Sequence of protein 1:
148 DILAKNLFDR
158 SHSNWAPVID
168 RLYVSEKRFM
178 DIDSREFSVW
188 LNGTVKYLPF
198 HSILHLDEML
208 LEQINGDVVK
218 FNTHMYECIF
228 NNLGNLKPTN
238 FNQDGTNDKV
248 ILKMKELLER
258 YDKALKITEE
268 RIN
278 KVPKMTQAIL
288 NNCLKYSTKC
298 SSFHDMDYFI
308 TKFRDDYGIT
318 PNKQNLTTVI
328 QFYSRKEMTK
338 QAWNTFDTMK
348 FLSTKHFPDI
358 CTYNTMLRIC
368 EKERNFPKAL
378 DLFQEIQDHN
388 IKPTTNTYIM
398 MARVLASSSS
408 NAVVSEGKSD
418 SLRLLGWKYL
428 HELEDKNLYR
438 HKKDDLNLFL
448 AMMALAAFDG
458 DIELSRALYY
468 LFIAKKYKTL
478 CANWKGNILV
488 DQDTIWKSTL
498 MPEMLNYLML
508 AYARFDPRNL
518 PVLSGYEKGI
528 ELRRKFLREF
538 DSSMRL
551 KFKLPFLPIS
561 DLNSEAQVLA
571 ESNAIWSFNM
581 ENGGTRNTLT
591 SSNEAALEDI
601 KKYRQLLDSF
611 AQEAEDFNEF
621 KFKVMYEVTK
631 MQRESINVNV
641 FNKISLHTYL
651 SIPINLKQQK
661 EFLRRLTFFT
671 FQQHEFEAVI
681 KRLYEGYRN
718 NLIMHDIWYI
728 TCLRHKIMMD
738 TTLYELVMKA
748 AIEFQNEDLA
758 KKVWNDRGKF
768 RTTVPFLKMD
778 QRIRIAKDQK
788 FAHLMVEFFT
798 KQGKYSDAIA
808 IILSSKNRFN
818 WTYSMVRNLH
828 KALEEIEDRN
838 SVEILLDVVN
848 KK

Contacts between the two chains:
Residue E266 in protein 1 contacts residue Q202 in protein 2 (closest heavy-atom distance 4.9 Å).
Residue N270 in protein 1 interacts with residue Q202 in protein 2 (closest heavy-atom distance 4.9 Å).
Residue E266 in protein 1 is in contact with residue L198 in protein 2 (closest heavy-atom distance 3.5 Å).
Residue L262 in protein 1 contacts residue L198 in protein 2 (closest heavy-atom distance 4.7 Å).
Residue E266 in protein 1 interacts with residue N196 in protein 2 (closest heavy-atom distance 2.7 Å).
Residue E266 in protein 1 interacts with residue K199 in protein 2 (closest heavy-atom distance 4.4 Å).

The following describes two proteins that form a bound complex.

Sequence of protein 2:
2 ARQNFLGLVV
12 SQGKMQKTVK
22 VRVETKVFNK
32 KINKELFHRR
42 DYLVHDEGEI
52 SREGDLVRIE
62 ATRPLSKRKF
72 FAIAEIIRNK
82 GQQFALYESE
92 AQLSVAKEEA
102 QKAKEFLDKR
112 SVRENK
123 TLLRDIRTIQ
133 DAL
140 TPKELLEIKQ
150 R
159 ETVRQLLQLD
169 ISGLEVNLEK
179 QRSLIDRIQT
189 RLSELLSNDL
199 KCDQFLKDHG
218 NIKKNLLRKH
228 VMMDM